Sequence of the first protein:
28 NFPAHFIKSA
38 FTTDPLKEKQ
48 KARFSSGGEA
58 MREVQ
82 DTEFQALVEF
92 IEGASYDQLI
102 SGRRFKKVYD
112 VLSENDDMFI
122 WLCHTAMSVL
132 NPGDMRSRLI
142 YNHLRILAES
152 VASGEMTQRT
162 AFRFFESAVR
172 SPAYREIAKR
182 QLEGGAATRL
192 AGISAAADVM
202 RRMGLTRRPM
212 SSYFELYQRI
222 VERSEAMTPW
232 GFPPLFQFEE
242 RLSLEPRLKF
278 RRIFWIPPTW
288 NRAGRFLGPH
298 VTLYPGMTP

The following describes two proteins that form a bound complex.

Sequence of the second protein:
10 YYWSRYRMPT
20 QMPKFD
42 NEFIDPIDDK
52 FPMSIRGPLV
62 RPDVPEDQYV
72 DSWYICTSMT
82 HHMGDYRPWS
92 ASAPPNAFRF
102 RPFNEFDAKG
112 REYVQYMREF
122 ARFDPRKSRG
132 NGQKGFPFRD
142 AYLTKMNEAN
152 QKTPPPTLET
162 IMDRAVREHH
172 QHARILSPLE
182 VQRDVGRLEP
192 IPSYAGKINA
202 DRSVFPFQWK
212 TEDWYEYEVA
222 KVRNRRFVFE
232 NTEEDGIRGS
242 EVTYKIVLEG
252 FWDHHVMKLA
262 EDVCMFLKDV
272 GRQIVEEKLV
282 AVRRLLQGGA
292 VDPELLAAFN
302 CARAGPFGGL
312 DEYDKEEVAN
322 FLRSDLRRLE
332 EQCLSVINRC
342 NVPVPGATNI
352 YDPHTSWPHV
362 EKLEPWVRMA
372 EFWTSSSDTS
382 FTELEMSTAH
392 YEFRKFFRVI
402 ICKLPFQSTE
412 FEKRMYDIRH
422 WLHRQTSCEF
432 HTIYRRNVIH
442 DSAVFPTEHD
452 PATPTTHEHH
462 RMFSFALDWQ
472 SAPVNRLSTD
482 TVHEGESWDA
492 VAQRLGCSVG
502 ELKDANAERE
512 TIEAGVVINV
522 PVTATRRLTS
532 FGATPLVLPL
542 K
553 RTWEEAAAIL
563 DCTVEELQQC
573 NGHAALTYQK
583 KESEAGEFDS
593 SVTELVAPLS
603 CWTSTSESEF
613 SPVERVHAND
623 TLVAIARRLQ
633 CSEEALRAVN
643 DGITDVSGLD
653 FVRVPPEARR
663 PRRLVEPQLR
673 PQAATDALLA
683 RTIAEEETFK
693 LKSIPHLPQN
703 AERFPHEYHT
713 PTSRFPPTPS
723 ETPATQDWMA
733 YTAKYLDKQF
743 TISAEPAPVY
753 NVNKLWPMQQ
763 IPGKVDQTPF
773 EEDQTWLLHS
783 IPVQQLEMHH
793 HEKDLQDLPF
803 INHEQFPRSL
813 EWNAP

Interface contacts:
Residue I48 in the second protein is in contact with residue G103 in the first protein (closest heavy-atom distance 3.6 Å).
Residue P63 in the second protein contacts residue D98 in the first protein (closest heavy-atom distance 3.7 Å).
Residue S79 in the second protein contacts residue H297 in the first protein (closest heavy-atom distance 3.5 Å).
Residue I45 in the second protein is in contact with residue W282 in the first protein (closest heavy-atom distance 3.2 Å).
Residue P89 in the second protein interacts with residue Y97 in the first protein (closest heavy-atom distance 3.5 Å).
Residue C77 in the second protein interacts with residue P285 in the first protein (closest heavy-atom distance 3.1 Å).
Residue Y87 in the second protein is in contact with residue D98 in the first protein (closest heavy-atom distance 3.5 Å).
Residue R88 in the second protein contacts residue Y97 in the first protein (closest heavy-atom distance 3.9 Å).
Residue P59 in the second protein interacts with residue R278 in the first protein (closest heavy-atom distance 3.7 Å).
Residue F44 in the second protein is in contact with residue W282 in the first protein (closest heavy-atom distance 3.1 Å).
Residue I45 in the second protein interacts with residue F281 in the first protein (closest heavy-atom distance 3.6 Å).
Residue V61 in the second protein contacts residue I280 in the first protein (closest heavy-atom distance 3.9 Å).
Residue P63 in the second protein contacts residue Y97 in the first protein (closest heavy-atom distance 3.4 Å).
Residue M21 in the second protein contacts residue I34 in the first protein (closest heavy-atom distance 3.2 Å).
Residue D46 in the second protein interacts with residue W282 in the first protein (closest heavy-atom distance 3.3 Å).
Residue Y87 in the second protein is in contact with residue Y97 in the first protein (closest heavy-atom distance 3.2 Å).
Residue V65 in the second protein is in contact with residue Y97 in the first protein (closest heavy-atom distance 3.4 Å).
Residue F52 in the second protein interacts with residue I101 in the first protein (closest heavy-atom distance 3.8 Å).
Residue T78 in the second protein interacts with residue P284 in the first protein (closest heavy-atom distance 3.7 Å).
Residue R57 in the second protein interacts with residue I280 in the first protein (closest heavy-atom distance 3.4 Å).
Residue Q20 in the second protein interacts with residue S36 in the first protein (closest heavy-atom distance 3.0 Å).
Residue V61 in the second protein is in contact with residue R278 in the first protein (closest heavy-atom distance 3.7 Å).
Residue R62 in the second protein is in contact with residue H297 in the first protein (closest heavy-atom distance 3.3 Å).
Residue D46 in the second protein is in contact with residue F281 in the first protein (closest heavy-atom distance 3.7 Å).
Residue M387 in the second protein contacts residue R292 in the first protein (closest heavy-atom distance 3.2 Å).
Residue D49 in the second protein is in contact with residue I280 in the first protein (closest heavy-atom distance 3.8 Å).
Residue W74 in the second protein is in contact with residue W287 in the first protein (closest heavy-atom distance 3.9 Å).
Residue I48 in the second protein contacts residue R104 in the first protein (closest heavy-atom distance 3.3 Å).
Residue Q20 in the second protein interacts with residue T39 in the first protein (closest heavy-atom distance 3.8 Å).
Residue D72 in the second protein is in contact with residue H297 in the first protein (closest heavy-atom distance 3.1 Å).
Residue D64 in the second protein interacts with residue Y97 in the first protein (closest heavy-atom distance 3.9 Å).
Residue C77 in the second protein is in contact with residue L294 in the first protein (closest heavy-atom distance 3.6 Å).
Residue C77 in the second protein is in contact with residue G295 in the first protein (closest heavy-atom distance 3.5 Å).
Residue I76 in the second protein interacts with residue P284 in the first protein (closest heavy-atom distance 3.7 Å).
Residue F52 in the second protein interacts with residue F106 in the first protein (closest heavy-atom distance 3.6 Å).
Residue F44 in the second protein interacts with residue F281 in the first protein (closest heavy-atom distance 3.1 Å).
Residue Y75 in the second protein contacts residue W287 in the first protein (closest heavy-atom distance 3.4 Å).
Residue D49 in the second protein interacts with residue R104 in the first protein (closest heavy-atom distance 3.1 Å).
Residue F44 in the second protein contacts residue I283 in the first protein (closest heavy-atom distance 2.9 Å).
Residue Y75 in the second protein contacts residue T286 in the first protein (closest heavy-atom distance 3.4 Å).
Residue Y75 in the second protein contacts residue N288 in the first protein (closest heavy-atom distance 3.1 Å).
Residue F52 in the second protein is in contact with residue G103 in the first protein (closest heavy-atom distance 3.6 Å).
Residue D49 in the second protein contacts residue G103 in the first protein (closest heavy-atom distance 3.1 Å).
Residue D46 in the second protein contacts residue I280 in the first protein (closest heavy-atom distance 3.4 Å).
Residue P63 in the second protein is in contact with residue L100 in the first protein (closest heavy-atom distance 3.9 Å).
Residue V61 in the second protein is in contact with residue P296 in the first protein (closest heavy-atom distance 3.7 Å).
Residue D50 in the second protein contacts residue R279 in the first protein (closest heavy-atom distance 3.1 Å).
Residue F44 in the second protein interacts with residue R289 in the first protein (closest heavy-atom distance 3.4 Å).
Residue R57 in the second protein interacts with residue I101 in the first protein (closest heavy-atom distance 3.3 Å).
Residue V61 in the second protein interacts with residue L100 in the first protein (closest heavy-atom distance 3.6 Å).
Residue C77 in the second protein interacts with residue F293 in the first protein (closest heavy-atom distance 3.5 Å).
Residue D50 in the second protein is in contact with residue I280 in the first protein (closest heavy-atom distance 3.4 Å).
Residue V61 in the second protein is in contact with residue H297 in the first protein (closest heavy-atom distance 3.9 Å).
Residue D108 in the second protein interacts with residue P306 in the first protein (closest heavy-atom distance 3.2 Å).
Residue C77 in the second protein interacts with residue P296 in the first protein (closest heavy-atom distance 3.4 Å).
Residue I45 in the second protein interacts with residue R279 in the first protein (closest heavy-atom distance 3.3 Å).
Residue D46 in the second protein interacts with residue R104 in the first protein (closest heavy-atom distance 3.5 Å).
Residue T389 in the second protein contacts residue R292 in the first protein (closest heavy-atom distance 2.8 Å).
Residue R62 in the second protein is in contact with residue L100 in the first protein (closest heavy-atom distance 3.4 Å).
Residue I76 in the second protein contacts residue W287 in the first protein (closest heavy-atom distance 3.9 Å).